Contacts between the two chains:
Residue T249 in the second protein is in contact with residue H6 in the first protein (closest heavy-atom distance 4.4 Å).
Residue I243 in the second protein interacts with residue Q11 in the first protein (closest heavy-atom distance 4.7 Å).
Residue L251 in the second protein is in contact with residue A5 in the first protein (closest heavy-atom distance 3.8 Å).
Residue R116 in the second protein contacts residue Q7 in the first protein (closest heavy-atom distance 3.6 Å).
Residue T249 in the second protein interacts with residue Q11 in the first protein (closest heavy-atom distance 2.6 Å).
Residue L251 in the second protein contacts residue H6 in the first protein (closest heavy-atom distance 4.0 Å).

Sequence of the second protein:
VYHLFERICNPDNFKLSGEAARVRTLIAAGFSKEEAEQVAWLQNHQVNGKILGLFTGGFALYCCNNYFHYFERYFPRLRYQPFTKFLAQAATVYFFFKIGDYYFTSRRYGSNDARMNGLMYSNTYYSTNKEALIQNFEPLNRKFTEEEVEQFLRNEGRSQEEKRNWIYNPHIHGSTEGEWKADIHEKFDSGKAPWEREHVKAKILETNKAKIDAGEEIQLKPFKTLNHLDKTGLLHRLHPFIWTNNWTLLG

Sequence of the first protein:
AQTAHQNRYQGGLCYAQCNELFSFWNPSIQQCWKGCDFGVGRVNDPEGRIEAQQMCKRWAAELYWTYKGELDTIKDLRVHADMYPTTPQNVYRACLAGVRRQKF

The following describes two proteins that form a bound complex.